These two protein chains interact to form a complex.

Interface contacts:
Residue Y143 in the first protein contacts residue F72 in the second protein (closest heavy-atom distance 4.8 Å).
Residue M228 in the first protein contacts residue V69 in the second protein (closest heavy-atom distance 4.4 Å).
Residue L140 in the first protein interacts with residue L65 in the second protein (closest heavy-atom distance 4.6 Å).
Residue L229 in the first protein is in contact with residue K75 in the second protein (closest heavy-atom distance 3.7 Å).
Residue P125 in the first protein contacts residue D53 in the second protein (closest heavy-atom distance 3.8 Å).
Residue P130 in the first protein is in contact with residue T57 in the second protein (closest heavy-atom distance 3.3 Å).
Residue V225 in the first protein is in contact with residue F72 in the second protein (closest heavy-atom distance 3.5 Å).
Residue M228 in the first protein contacts residue K75 in the second protein (closest heavy-atom distance 4.6 Å).
Residue P130 in the first protein interacts with residue M56 in the second protein (closest heavy-atom distance 3.9 Å).
Residue F129 in the first protein contacts residue T57 in the second protein (closest heavy-atom distance 4.5 Å).
Residue K230 in the first protein is in contact with residue R76 in the second protein (closest heavy-atom distance 3.6 Å).
Residue M228 in the first protein interacts with residue A73 in the second protein (closest heavy-atom distance 4.7 Å).
Residue R4 in the first protein interacts with residue R26 in the second protein (closest heavy-atom distance 4.6 Å).
Residue V225 in the first protein interacts with residue V69 in the second protein (closest heavy-atom distance 4.5 Å).
Residue T137 in the first protein contacts residue L65 in the second protein (closest heavy-atom distance 3.2 Å).
Residue T90 in the first protein interacts with residue K75 in the second protein (closest heavy-atom distance 3.3 Å).
Residue I224 in the first protein contacts residue V69 in the second protein (closest heavy-atom distance 4.9 Å).
Residue P125 in the first protein interacts with residue M56 in the second protein (closest heavy-atom distance 3.7 Å).
Residue A136 in the first protein interacts with residue L65 in the second protein (closest heavy-atom distance 4.8 Å).
Residue L82 in the first protein is in contact with residue R76 in the second protein (closest heavy-atom distance 4.2 Å).
Residue F27 in the first protein contacts residue L49 in the second protein (closest heavy-atom distance 4.5 Å).
Residue P130 in the first protein is in contact with residue A60 in the second protein (closest heavy-atom distance 3.8 Å).
Residue A133 in the first protein contacts residue L65 in the second protein (closest heavy-atom distance 3.6 Å).
Residue L140 in the first protein is in contact with residue A68 in the second protein (closest heavy-atom distance 4.8 Å).
Residue I117 in the first protein interacts with residue M56 in the second protein (closest heavy-atom distance 4.4 Å).
Residue M228 in the first protein contacts residue F72 in the second protein (closest heavy-atom distance 3.9 Å).
Residue N227 in the first protein contacts residue R76 in the second protein (closest heavy-atom distance 4.4 Å).
Residue G126 in the first protein contacts residue M56 in the second protein (closest heavy-atom distance 4.1 Å).
Residue E231 in the first protein is in contact with residue R76 in the second protein (closest heavy-atom distance 3.3 Å).
Residue L229 in the first protein contacts residue F72 in the second protein (closest heavy-atom distance 3.4 Å).
Residue P125 in the first protein is in contact with residue P52 in the second protein (closest heavy-atom distance 3.8 Å).
Residue L221 in the first protein is in contact with residue L65 in the second protein (closest heavy-atom distance 4.1 Å).
Residue T137 in the first protein is in contact with residue A60 in the second protein (closest heavy-atom distance 4.7 Å).
Residue M228 in the first protein is in contact with residue R76 in the second protein (closest heavy-atom distance 2.4 Å).
Residue V52 in the first protein is in contact with residue D53 in the second protein (closest heavy-atom distance 3.3 Å).
Residue T134 in the first protein is in contact with residue A60 in the second protein (closest heavy-atom distance 4.5 Å).
Residue A133 in the first protein is in contact with residue I61 in the second protein (closest heavy-atom distance 3.8 Å).
Residue A133 in the first protein interacts with residue A60 in the second protein (closest heavy-atom distance 3.6 Å).
Residue L140 in the first protein interacts with residue A64 in the second protein (closest heavy-atom distance 4.6 Å).
Residue E231 in the first protein is in contact with residue K75 in the second protein (closest heavy-atom distance 2.6 Å).
Residue G126 in the first protein contacts residue D53 in the second protein (closest heavy-atom distance 3.5 Å).
Residue V225 in the first protein interacts with residue L65 in the second protein (closest heavy-atom distance 5.0 Å).
Residue L144 in the first protein interacts with residue F72 in the second protein (closest heavy-atom distance 4.6 Å).
Residue G126 in the first protein contacts residue T57 in the second protein (closest heavy-atom distance 4.8 Å).
Residue L229 in the first protein is in contact with residue R76 in the second protein (closest heavy-atom distance 4.2 Å).

Sequence of the first protein:
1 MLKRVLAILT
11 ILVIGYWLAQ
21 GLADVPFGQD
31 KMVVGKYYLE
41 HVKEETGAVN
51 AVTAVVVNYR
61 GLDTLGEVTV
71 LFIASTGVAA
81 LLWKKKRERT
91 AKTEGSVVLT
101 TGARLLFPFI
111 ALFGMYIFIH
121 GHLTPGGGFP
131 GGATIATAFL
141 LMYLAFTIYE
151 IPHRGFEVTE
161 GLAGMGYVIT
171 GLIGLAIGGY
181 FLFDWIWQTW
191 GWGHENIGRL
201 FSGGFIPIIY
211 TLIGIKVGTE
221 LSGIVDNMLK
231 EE

Sequence of the second protein:
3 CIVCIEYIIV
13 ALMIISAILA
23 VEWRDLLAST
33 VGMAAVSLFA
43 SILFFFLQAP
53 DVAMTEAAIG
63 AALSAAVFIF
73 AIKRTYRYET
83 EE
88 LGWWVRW